Sequence of protein 1:
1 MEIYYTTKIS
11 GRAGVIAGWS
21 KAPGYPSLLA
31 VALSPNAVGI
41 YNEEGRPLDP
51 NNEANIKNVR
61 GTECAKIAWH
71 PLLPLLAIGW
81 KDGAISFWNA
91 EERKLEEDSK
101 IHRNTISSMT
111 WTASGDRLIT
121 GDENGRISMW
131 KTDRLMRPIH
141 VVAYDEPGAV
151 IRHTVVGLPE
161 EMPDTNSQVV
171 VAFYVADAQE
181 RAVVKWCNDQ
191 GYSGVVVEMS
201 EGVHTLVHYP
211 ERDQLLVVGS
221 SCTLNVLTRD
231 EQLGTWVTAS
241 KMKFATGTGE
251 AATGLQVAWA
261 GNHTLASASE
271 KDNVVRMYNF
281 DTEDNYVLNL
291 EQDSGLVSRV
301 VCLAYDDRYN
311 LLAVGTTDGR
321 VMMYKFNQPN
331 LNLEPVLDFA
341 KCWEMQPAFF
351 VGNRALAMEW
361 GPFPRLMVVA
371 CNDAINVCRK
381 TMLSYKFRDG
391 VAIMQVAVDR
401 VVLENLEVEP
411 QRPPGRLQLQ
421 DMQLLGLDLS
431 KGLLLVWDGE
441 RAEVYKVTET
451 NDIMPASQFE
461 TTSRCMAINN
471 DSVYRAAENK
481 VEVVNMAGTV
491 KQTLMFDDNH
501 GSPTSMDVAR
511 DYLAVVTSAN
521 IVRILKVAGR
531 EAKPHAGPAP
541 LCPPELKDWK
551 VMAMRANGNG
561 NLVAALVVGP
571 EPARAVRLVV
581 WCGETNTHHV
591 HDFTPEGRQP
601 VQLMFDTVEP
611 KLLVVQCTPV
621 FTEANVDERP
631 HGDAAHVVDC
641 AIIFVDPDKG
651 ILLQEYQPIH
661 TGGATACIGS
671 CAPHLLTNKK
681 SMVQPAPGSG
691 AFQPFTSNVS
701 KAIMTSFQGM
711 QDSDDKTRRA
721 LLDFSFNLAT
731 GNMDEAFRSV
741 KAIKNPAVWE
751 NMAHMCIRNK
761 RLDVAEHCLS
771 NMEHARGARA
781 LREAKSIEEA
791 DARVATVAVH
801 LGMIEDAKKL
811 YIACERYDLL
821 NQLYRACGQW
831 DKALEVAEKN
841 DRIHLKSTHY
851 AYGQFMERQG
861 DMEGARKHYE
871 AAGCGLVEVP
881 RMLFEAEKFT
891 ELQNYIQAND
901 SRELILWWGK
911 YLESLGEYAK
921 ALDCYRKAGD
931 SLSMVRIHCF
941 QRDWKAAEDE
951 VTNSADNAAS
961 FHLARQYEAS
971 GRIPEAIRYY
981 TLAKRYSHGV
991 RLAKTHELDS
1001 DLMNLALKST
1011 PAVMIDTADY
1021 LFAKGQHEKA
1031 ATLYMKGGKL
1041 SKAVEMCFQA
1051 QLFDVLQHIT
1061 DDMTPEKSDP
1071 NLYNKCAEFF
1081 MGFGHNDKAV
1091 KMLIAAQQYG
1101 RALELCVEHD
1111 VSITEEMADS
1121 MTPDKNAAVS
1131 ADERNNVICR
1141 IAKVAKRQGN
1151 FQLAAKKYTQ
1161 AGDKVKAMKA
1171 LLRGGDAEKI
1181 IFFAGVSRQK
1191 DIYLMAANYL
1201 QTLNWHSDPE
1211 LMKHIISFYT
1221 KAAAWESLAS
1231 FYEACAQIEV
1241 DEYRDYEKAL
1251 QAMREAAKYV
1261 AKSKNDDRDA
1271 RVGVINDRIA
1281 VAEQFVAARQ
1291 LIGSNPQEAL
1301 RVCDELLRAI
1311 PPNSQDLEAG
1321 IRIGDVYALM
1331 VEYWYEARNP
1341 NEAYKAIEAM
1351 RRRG

Interface contacts:
Residue M798 in protein 2 contacts residue H767 in protein 1 (closest heavy-atom distance 3.3 Å).
Residue L866 in protein 2 interacts with residue R738 in protein 1 (closest heavy-atom distance 3.3 Å).
Residue I711 in protein 2 interacts with residue G828 in protein 1 (closest heavy-atom distance 3.3 Å).
Residue G712 in protein 2 interacts with residue G828 in protein 1 (closest heavy-atom distance 3.3 Å).
Residue E710 in protein 2 interacts with residue G828 in protein 1 (closest heavy-atom distance 2.8 Å).
Residue G870 in protein 2 contacts residue A742 in protein 1 (closest heavy-atom distance 3.2 Å).
Residue R722 in protein 2 is in contact with residue H800 in protein 1 (closest heavy-atom distance 3.3 Å).
Residue E863 in protein 2 contacts residue R738 in protein 1 (closest heavy-atom distance 3.3 Å).
Residue L740 in protein 2 contacts residue L801 in protein 1 (closest heavy-atom distance 3.5 Å).
Residue W770 in protein 2 contacts residue N771 in protein 1 (closest heavy-atom distance 3.4 Å).
Residue T799 in protein 2 is in contact with residue A747 in protein 1 (closest heavy-atom distance 3.1 Å).
Residue A714 in protein 2 is in contact with residue C827 in protein 1 (closest heavy-atom distance 3.3 Å).
Residue I705 in protein 2 interacts with residue F855 in protein 1 (closest heavy-atom distance 3.5 Å).
Residue G870 in protein 2 is in contact with residue I743 in protein 1 (closest heavy-atom distance 3.2 Å).
Residue K768 in protein 2 is in contact with residue N771 in protein 1 (closest heavy-atom distance 3.0 Å).
Residue R722 in protein 2 is in contact with residue V799 in protein 1 (closest heavy-atom distance 2.9 Å).
Residue G800 in protein 2 is in contact with residue N745 in protein 1 (closest heavy-atom distance 3.2 Å).
Residue E863 in protein 2 contacts residue K741 in protein 1 (closest heavy-atom distance 2.5 Å).
Residue E741 in protein 2 contacts residue R782 in protein 1 (closest heavy-atom distance 2.6 Å).
Residue N706 in protein 2 contacts residue Q859 in protein 1 (closest heavy-atom distance 3.1 Å).
Residue M798 in protein 2 interacts with residue V740 in protein 1 (closest heavy-atom distance 2.8 Å).
Residue T799 in protein 2 contacts residue N745 in protein 1 (closest heavy-atom distance 2.7 Å).
Residue E970 in protein 2 interacts with residue N499 in protein 1 (closest heavy-atom distance 3.3 Å).
Residue L767 in protein 2 interacts with residue K785 in protein 1 (closest heavy-atom distance 3.5 Å).
Residue Y802 in protein 2 interacts with residue K744 in protein 1 (closest heavy-atom distance 3.0 Å).
Residue K768 in protein 2 is in contact with residue S770 in protein 1 (closest heavy-atom distance 2.9 Å).
Residue L739 in protein 2 is in contact with residue H800 in protein 1 (closest heavy-atom distance 3.0 Å).
Residue E741 in protein 2 contacts residue H800 in protein 1 (closest heavy-atom distance 2.4 Å).
Residue L767 in protein 2 is in contact with residue E766 in protein 1 (closest heavy-atom distance 3.5 Å).
Residue I867 in protein 2 interacts with residue A742 in protein 1 (closest heavy-atom distance 3.5 Å).
Residue I705 in protein 2 contacts residue R858 in protein 1 (closest heavy-atom distance 3.4 Å).
Residue S715 in protein 2 interacts with residue I804 in protein 1 (closest heavy-atom distance 3.5 Å).
Residue D702 in protein 2 is in contact with residue R858 in protein 1 (closest heavy-atom distance 3.1 Å).
Residue A714 in protein 2 interacts with residue I804 in protein 1 (closest heavy-atom distance 3.2 Å).
Residue S715 in protein 2 contacts residue M803 in protein 1 (closest heavy-atom distance 3.5 Å).
Residue Y802 in protein 2 is in contact with residue K741 in protein 1 (closest heavy-atom distance 2.2 Å).
Residue R722 in protein 2 contacts residue T796 in protein 1 (closest heavy-atom distance 3.6 Å).
Residue V717 in protein 2 contacts residue A826 in protein 1 (closest heavy-atom distance 3.5 Å).
Residue R709 in protein 2 is in contact with residue W830 in protein 1 (closest heavy-atom distance 3.2 Å).
Residue T799 in protein 2 is in contact with residue M752 in protein 1 (closest heavy-atom distance 3.4 Å).
Residue I711 in protein 2 contacts residue C827 in protein 1 (closest heavy-atom distance 3.5 Å).
Residue E801 in protein 2 is in contact with residue K744 in protein 1 (closest heavy-atom distance 3.4 Å).
Residue L718 in protein 2 interacts with residue V799 in protein 1 (closest heavy-atom distance 3.6 Å).
Residue A714 in protein 2 contacts residue A826 in protein 1 (closest heavy-atom distance 3.0 Å).
Residue S715 in protein 2 is in contact with residue L801 in protein 1 (closest heavy-atom distance 3.2 Å).
Residue E801 in protein 2 interacts with residue P746 in protein 1 (closest heavy-atom distance 3.2 Å).
Residue S803 in protein 2 interacts with residue K744 in protein 1 (closest heavy-atom distance 3.5 Å).
Residue Q841 in protein 2 contacts residue K744 in protein 1 (closest heavy-atom distance 3.1 Å).
Residue L866 in protein 2 contacts residue A742 in protein 1 (closest heavy-atom distance 3.0 Å).
Residue M798 in protein 2 is in contact with residue K741 in protein 1 (closest heavy-atom distance 3.3 Å).
Residue K768 in protein 2 is in contact with residue E766 in protein 1 (closest heavy-atom distance 3.4 Å).
Residue D766 in protein 2 is in contact with residue R793 in protein 1 (closest heavy-atom distance 3.0 Å).
Residue Q841 in protein 2 is in contact with residue I743 in protein 1 (closest heavy-atom distance 3.5 Å).
Residue E741 in protein 2 interacts with residue K785 in protein 1 (closest heavy-atom distance 2.7 Å).
Residue A714 in protein 2 is in contact with residue G802 in protein 1 (closest heavy-atom distance 3.6 Å).
Residue K768 in protein 2 is in contact with residue H767 in protein 1 (closest heavy-atom distance 3.5 Å).
Residue G712 in protein 2 contacts residue C827 in protein 1 (closest heavy-atom distance 2.9 Å).
Residue L767 in protein 2 is in contact with residue S770 in protein 1 (closest heavy-atom distance 3.0 Å).
Residue K862 in protein 2 interacts with residue R738 in protein 1 (closest heavy-atom distance 2.6 Å).
Residue S715 in protein 2 contacts residue G802 in protein 1 (closest heavy-atom distance 2.7 Å).

This data describes a binding interaction between two proteins.

Sequence of protein 2:
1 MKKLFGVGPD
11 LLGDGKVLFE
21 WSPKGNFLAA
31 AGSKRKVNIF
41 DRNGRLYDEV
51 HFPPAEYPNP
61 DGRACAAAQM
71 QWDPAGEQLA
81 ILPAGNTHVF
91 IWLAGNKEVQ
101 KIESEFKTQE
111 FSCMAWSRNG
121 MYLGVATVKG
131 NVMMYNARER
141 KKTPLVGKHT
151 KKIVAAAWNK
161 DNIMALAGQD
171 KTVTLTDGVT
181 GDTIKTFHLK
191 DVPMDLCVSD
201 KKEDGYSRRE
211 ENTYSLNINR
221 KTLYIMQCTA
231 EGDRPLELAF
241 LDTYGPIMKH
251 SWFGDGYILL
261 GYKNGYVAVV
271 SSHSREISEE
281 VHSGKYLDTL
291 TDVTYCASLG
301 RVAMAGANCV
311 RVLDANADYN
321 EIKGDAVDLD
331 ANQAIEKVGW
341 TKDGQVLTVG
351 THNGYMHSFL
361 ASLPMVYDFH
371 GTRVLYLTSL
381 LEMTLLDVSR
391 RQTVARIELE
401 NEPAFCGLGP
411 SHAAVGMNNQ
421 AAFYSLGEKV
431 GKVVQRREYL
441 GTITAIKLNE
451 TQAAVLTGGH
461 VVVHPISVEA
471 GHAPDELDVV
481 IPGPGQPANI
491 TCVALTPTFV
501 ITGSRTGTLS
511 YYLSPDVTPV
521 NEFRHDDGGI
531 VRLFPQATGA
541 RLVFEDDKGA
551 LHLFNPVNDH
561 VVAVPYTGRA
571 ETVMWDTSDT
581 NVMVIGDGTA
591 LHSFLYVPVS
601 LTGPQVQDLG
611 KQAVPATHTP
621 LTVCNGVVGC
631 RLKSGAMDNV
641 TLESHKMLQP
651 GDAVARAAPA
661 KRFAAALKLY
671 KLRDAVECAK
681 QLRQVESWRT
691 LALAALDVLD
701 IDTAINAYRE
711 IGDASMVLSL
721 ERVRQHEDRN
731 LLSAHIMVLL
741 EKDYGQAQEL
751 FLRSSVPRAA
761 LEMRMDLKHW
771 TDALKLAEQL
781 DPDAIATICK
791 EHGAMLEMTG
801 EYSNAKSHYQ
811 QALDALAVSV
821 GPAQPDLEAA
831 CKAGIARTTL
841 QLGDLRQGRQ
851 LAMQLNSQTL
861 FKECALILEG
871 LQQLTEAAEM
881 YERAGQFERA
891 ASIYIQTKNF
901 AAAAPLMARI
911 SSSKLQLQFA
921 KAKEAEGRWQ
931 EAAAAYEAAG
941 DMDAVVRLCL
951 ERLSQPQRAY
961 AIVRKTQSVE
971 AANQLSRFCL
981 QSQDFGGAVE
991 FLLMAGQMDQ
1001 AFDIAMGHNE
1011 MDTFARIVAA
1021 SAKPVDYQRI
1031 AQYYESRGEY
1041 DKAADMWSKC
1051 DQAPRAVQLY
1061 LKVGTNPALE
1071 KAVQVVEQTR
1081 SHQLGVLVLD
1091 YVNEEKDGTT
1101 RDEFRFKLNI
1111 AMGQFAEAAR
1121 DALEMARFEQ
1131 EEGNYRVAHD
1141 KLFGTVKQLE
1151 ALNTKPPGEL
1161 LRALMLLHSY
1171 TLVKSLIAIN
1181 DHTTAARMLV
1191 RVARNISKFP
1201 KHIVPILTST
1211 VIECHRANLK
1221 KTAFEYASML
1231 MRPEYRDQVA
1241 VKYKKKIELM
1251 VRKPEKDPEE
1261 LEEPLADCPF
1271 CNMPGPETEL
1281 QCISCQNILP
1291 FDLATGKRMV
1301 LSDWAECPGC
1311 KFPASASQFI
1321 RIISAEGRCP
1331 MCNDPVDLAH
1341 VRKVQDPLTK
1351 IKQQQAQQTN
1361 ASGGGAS